Sequence of chain B:
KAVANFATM

Sequence of chain A:
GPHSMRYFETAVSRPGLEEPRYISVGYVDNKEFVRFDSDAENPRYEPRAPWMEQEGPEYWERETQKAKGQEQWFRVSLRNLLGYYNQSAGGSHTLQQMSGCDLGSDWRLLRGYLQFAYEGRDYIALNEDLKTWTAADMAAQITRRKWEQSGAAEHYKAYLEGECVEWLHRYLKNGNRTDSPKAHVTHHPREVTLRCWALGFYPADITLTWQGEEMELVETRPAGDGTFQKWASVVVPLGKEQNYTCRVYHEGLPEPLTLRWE

These two protein chains interact to form a complex.

Interface contacts:
Residue W73 in chain A contacts residue F6 in chain B (closest heavy-atom distance 3.0 Å).
Residue N80 in chain A contacts residue T8 in chain B (closest heavy-atom distance 4.0 Å).
Residue Y84 in chain A contacts residue M9 in chain B (closest heavy-atom distance 2.7 Å).
Residue K66 in chain A is in contact with residue A4 in chain B (closest heavy-atom distance 3.8 Å).
Residue Q70 in chain A contacts residue N5 in chain B (closest heavy-atom distance 2.9 Å).
Residue W73 in chain A interacts with residue T8 in chain B (closest heavy-atom distance 3.5 Å).
Residue E63 in chain A is in contact with residue A2 in chain B (closest heavy-atom distance 3.1 Å).
Residue E63 in chain A is in contact with residue K1 in chain B (closest heavy-atom distance 3.4 Å).
Residue K66 in chain A contacts residue V3 in chain B (closest heavy-atom distance 4.9 Å).
Residue Y159 in chain A contacts residue V3 in chain B (closest heavy-atom distance 3.5 Å).
Residue S150 in chain A is in contact with residue A7 in chain B (closest heavy-atom distance 3.9 Å).
Residue K146 in chain A is in contact with residue M9 in chain B (closest heavy-atom distance 3.0 Å).
Residue Q70 in chain A is in contact with residue V3 in chain B (closest heavy-atom distance 3.1 Å).
Residue Y156 in chain A contacts residue F6 in chain B (closest heavy-atom distance 2.9 Å).
Residue F116 in chain A contacts residue N5 in chain B (closest heavy-atom distance 3.9 Å).
Residue R62 in chain A interacts with residue K1 in chain B (closest heavy-atom distance 3.3 Å).
Residue M5 in chain A is in contact with residue K1 in chain B (closest heavy-atom distance 3.6 Å).
Residue H155 in chain A interacts with residue F6 in chain B (closest heavy-atom distance 3.3 Å).
Residue S77 in chain A interacts with residue M9 in chain B (closest heavy-atom distance 3.1 Å).
Residue K146 in chain A is in contact with residue A7 in chain B (closest heavy-atom distance 4.5 Å).
Residue Q97 in chain A interacts with residue N5 in chain B (closest heavy-atom distance 2.7 Å).
Residue F116 in chain A interacts with residue M9 in chain B (closest heavy-atom distance 3.5 Å).
Residue Y156 in chain A contacts residue A7 in chain B (closest heavy-atom distance 4.4 Å).
Residue E9 in chain A is in contact with residue V3 in chain B (closest heavy-atom distance 4.2 Å).
Residue K66 in chain A contacts residue A2 in chain B (closest heavy-atom distance 2.7 Å).
Residue W73 in chain A interacts with residue N5 in chain B (closest heavy-atom distance 3.4 Å).
Residue I124 in chain A contacts residue M9 in chain B (closest heavy-atom distance 4.4 Å).
Residue Y7 in chain A contacts residue K1 in chain B (closest heavy-atom distance 3.1 Å).
Residue F74 in chain A contacts residue N5 in chain B (closest heavy-atom distance 3.9 Å).
Residue Y123 in chain A interacts with residue M9 in chain B (closest heavy-atom distance 3.7 Å).
Residue A152 in chain A interacts with residue A7 in chain B (closest heavy-atom distance 4.8 Å).
Residue K146 in chain A contacts residue T8 in chain B (closest heavy-atom distance 2.8 Å).
Residue Y159 in chain A contacts residue A2 in chain B (closest heavy-atom distance 3.8 Å).
Residue Y45 in chain A interacts with residue A2 in chain B (closest heavy-atom distance 3.8 Å).
Residue Q70 in chain A interacts with residue A4 in chain B (closest heavy-atom distance 3.6 Å).
Residue A152 in chain A interacts with residue F6 in chain B (closest heavy-atom distance 4.3 Å).
Residue L95 in chain A interacts with residue M9 in chain B (closest heavy-atom distance 3.8 Å).
Residue Y156 in chain A contacts residue N5 in chain B (closest heavy-atom distance 3.3 Å).
Residue W147 in chain A is in contact with residue T8 in chain B (closest heavy-atom distance 2.8 Å).
Residue W73 in chain A is in contact with residue A7 in chain B (closest heavy-atom distance 3.2 Å).
Residue W73 in chain A is in contact with residue M9 in chain B (closest heavy-atom distance 4.0 Å).
Residue T143 in chain A is in contact with residue M9 in chain B (closest heavy-atom distance 2.7 Å).
Residue E163 in chain A interacts with residue A2 in chain B (closest heavy-atom distance 4.2 Å).
Residue V76 in chain A contacts residue T8 in chain B (closest heavy-atom distance 3.9 Å).
Residue Q97 in chain A interacts with residue V3 in chain B (closest heavy-atom distance 3.7 Å).
Residue Y7 in chain A is in contact with residue A2 in chain B (closest heavy-atom distance 3.6 Å).
Residue N80 in chain A is in contact with residue M9 in chain B (closest heavy-atom distance 2.6 Å).
Residue Y156 in chain A interacts with residue V3 in chain B (closest heavy-atom distance 3.9 Å).
Residue K66 in chain A is in contact with residue K1 in chain B (closest heavy-atom distance 4.2 Å).
Residue F33 in chain A is in contact with residue K1 in chain B (closest heavy-atom distance 4.8 Å).
Residue E163 in chain A is in contact with residue K1 in chain B (closest heavy-atom distance 3.4 Å).
Residue Y59 in chain A interacts with residue K1 in chain B (closest heavy-atom distance 4.0 Å).
Residue Y171 in chain A contacts residue K1 in chain B (closest heavy-atom distance 2.7 Å).
Residue W147 in chain A is in contact with residue A7 in chain B (closest heavy-atom distance 3.2 Å).
Residue S77 in chain A is in contact with residue T8 in chain B (closest heavy-atom distance 3.8 Å).
Residue L81 in chain A is in contact with residue M9 in chain B (closest heavy-atom distance 3.7 Å).
Residue W147 in chain A contacts residue M9 in chain B (closest heavy-atom distance 3.8 Å).
Residue Y159 in chain A contacts residue K1 in chain B (closest heavy-atom distance 2.9 Å).
Residue S99 in chain A is in contact with residue V3 in chain B (closest heavy-atom distance 3.4 Å).
Residue W167 in chain A is in contact with residue K1 in chain B (closest heavy-atom distance 3.6 Å).